These two protein chains interact to form a complex.

Sequence of protein 2:
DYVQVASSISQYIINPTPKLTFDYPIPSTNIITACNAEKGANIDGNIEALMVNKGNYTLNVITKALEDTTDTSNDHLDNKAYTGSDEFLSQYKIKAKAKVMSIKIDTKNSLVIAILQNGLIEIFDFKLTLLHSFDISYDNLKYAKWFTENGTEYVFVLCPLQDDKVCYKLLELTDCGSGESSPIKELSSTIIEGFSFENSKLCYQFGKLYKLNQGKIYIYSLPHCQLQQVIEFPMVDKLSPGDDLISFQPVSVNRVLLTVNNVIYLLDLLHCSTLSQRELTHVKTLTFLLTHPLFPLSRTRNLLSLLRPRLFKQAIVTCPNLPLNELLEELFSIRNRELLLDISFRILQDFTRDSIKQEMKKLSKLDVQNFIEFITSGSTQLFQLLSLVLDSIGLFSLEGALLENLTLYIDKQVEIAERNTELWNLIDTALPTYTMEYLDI

Sequence of protein 1:
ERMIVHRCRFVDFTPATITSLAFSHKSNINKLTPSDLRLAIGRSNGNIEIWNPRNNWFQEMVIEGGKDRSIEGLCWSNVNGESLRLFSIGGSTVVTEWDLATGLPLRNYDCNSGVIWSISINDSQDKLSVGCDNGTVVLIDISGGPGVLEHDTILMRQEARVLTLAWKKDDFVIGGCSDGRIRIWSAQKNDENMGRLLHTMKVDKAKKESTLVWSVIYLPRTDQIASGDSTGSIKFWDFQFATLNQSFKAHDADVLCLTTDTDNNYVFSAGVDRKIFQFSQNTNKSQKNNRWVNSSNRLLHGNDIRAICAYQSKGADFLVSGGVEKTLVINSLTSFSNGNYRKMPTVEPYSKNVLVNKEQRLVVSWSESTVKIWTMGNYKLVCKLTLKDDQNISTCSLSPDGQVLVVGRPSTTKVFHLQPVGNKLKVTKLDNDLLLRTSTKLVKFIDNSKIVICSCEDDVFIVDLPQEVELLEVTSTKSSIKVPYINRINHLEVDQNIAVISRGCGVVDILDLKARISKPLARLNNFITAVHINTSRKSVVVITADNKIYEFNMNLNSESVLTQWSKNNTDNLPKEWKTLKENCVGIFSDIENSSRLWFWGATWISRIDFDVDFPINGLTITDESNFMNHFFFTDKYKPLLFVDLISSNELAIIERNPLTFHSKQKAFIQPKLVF

Residue-level contacts at the interface:
Residue V33 in protein 1 is in contact with residue Y710 in protein 2 (closest heavy-atom distance 3.7 Å).
Residue F762 in protein 1 is in contact with residue P704 in protein 2 (closest heavy-atom distance 4.9 Å).
Residue R656 in protein 1 is in contact with residue I713 in protein 2 (closest heavy-atom distance 3.3 Å).
Residue R37 in protein 1 interacts with residue P704 in protein 2 (closest heavy-atom distance 3.1 Å).
Residue M31 in protein 1 interacts with residue Y710 in protein 2 (closest heavy-atom distance 3.2 Å).
Residue I32 in protein 1 interacts with residue M708 in protein 2 (closest heavy-atom distance 4.4 Å).
Residue C36 in protein 1 is in contact with residue T705 in protein 2 (closest heavy-atom distance 2.9 Å).
Residue M31 in protein 1 is in contact with residue E709 in protein 2 (closest heavy-atom distance 4.8 Å).
Residue F762 in protein 1 is in contact with residue L703 in protein 2 (closest heavy-atom distance 3.5 Å).
Residue F733 in protein 1 contacts residue I713 in protein 2 (closest heavy-atom distance 3.6 Å).
Residue G405 in protein 1 contacts residue M708 in protein 2 (closest heavy-atom distance 4.4 Å).
Residue V33 in protein 1 is in contact with residue T707 in protein 2 (closest heavy-atom distance 4.2 Å).
Residue V33 in protein 1 is in contact with residue E709 in protein 2 (closest heavy-atom distance 2.6 Å).
Residue R35 in protein 1 interacts with residue P704 in protein 2 (closest heavy-atom distance 4.6 Å).
Residue E29 in protein 1 contacts residue I713 in protein 2 (closest heavy-atom distance 4.7 Å).
Residue Y738 in protein 1 interacts with residue L711 in protein 2 (closest heavy-atom distance 4.1 Å).
Residue H34 in protein 1 is in contact with residue E709 in protein 2 (closest heavy-atom distance 4.8 Å).
Residue I32 in protein 1 contacts residue E709 in protein 2 (closest heavy-atom distance 3.4 Å).
Residue M31 in protein 1 is in contact with residue D712 in protein 2 (closest heavy-atom distance 4.7 Å).
Residue V33 in protein 1 interacts with residue M708 in protein 2 (closest heavy-atom distance 3.9 Å).
Residue M404 in protein 1 is in contact with residue M708 in protein 2 (closest heavy-atom distance 4.5 Å).
Residue K737 in protein 1 is in contact with residue L711 in protein 2 (closest heavy-atom distance 4.0 Å).
Residue C36 in protein 1 interacts with residue P704 in protein 2 (closest heavy-atom distance 3.8 Å).
Residue Y414 in protein 1 contacts residue Y706 in protein 2 (closest heavy-atom distance 3.6 Å).
Residue H731 in protein 1 is in contact with residue I713 in protein 2 (closest heavy-atom distance 4.9 Å).
Residue R35 in protein 1 is in contact with residue Y706 in protein 2 (closest heavy-atom distance 3.7 Å).
Residue C36 in protein 1 is in contact with residue Y706 in protein 2 (closest heavy-atom distance 3.6 Å).
Residue R37 in protein 1 interacts with residue T705 in protein 2 (closest heavy-atom distance 3.7 Å).
Residue M31 in protein 1 contacts residue I713 in protein 2 (closest heavy-atom distance 3.8 Å).
Residue Y414 in protein 1 interacts with residue T705 in protein 2 (closest heavy-atom distance 3.5 Å).
Residue I32 in protein 1 is in contact with residue Y710 in protein 2 (closest heavy-atom distance 3.6 Å).
Residue M404 in protein 1 contacts residue Y706 in protein 2 (closest heavy-atom distance 3.5 Å).
Residue H34 in protein 1 interacts with residue T707 in protein 2 (closest heavy-atom distance 3.8 Å).
Residue F38 in protein 1 is in contact with residue Y706 in protein 2 (closest heavy-atom distance 4.2 Å).
Residue F733 in protein 1 contacts residue L711 in protein 2 (closest heavy-atom distance 4.3 Å).
Residue N413 in protein 1 is in contact with residue Y706 in protein 2 (closest heavy-atom distance 3.6 Å).
Residue F38 in protein 1 interacts with residue T705 in protein 2 (closest heavy-atom distance 3.6 Å).
Residue H34 in protein 1 interacts with residue M708 in protein 2 (closest heavy-atom distance 3.2 Å).
Residue G405 in protein 1 interacts with residue Y706 in protein 2 (closest heavy-atom distance 3.9 Å).
Residue M31 in protein 1 contacts residue L711 in protein 2 (closest heavy-atom distance 3.8 Å).
Residue R30 in protein 1 interacts with residue Y710 in protein 2 (closest heavy-atom distance 3.4 Å).
Residue R30 in protein 1 interacts with residue L711 in protein 2 (closest heavy-atom distance 4.1 Å).
Residue R35 in protein 1 is in contact with residue T707 in protein 2 (closest heavy-atom distance 3.4 Å).
Residue R35 in protein 1 interacts with residue E709 in protein 2 (closest heavy-atom distance 4.9 Å).
Residue R35 in protein 1 interacts with residue T705 in protein 2 (closest heavy-atom distance 5.0 Å).
Residue V33 in protein 1 interacts with residue L711 in protein 2 (closest heavy-atom distance 4.1 Å).
Residue E29 in protein 1 interacts with residue D712 in protein 2 (closest heavy-atom distance 4.7 Å).
Residue Y738 in protein 1 interacts with residue E709 in protein 2 (closest heavy-atom distance 4.6 Å).
Residue H34 in protein 1 contacts residue Y706 in protein 2 (closest heavy-atom distance 4.4 Å).